The following describes two proteins that form a bound complex.

Sequence of chain A:
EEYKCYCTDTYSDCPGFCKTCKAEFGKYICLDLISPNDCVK

Sequence of chain B:
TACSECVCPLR

Contacts between the two chains:
Residue Y6 in chain A contacts residue C6 in chain B (closest heavy-atom distance 4.1 Å).
Residue E2 in chain A contacts residue R11 in chain B (closest heavy-atom distance 4.3 Å).
Residue V40 in chain A contacts residue S4 in chain B (closest heavy-atom distance 4.2 Å).
Residue Y6 in chain A is in contact with residue P9 in chain B (closest heavy-atom distance 4.5 Å).
Residue V40 in chain A interacts with residue A2 in chain B (closest heavy-atom distance 3.7 Å).
Residue E2 in chain A contacts residue V7 in chain B (closest heavy-atom distance 4.2 Å).
Residue I34 in chain A is in contact with residue A2 in chain B (closest heavy-atom distance 4.8 Å).
Residue E2 in chain A is in contact with residue L10 in chain B (closest heavy-atom distance 2.9 Å).
Residue V40 in chain A interacts with residue C3 in chain B (closest heavy-atom distance 2.9 Å).
Residue C7 in chain A interacts with residue C3 in chain B (closest heavy-atom distance 2.0 Å).
Residue C39 in chain A contacts residue C6 in chain B (closest heavy-atom distance 2.0 Å).
Residue Y6 in chain A interacts with residue V7 in chain B (closest heavy-atom distance 3.1 Å).
Residue Y6 in chain A interacts with residue C8 in chain B (closest heavy-atom distance 4.8 Å).
Residue T8 in chain A is in contact with residue V7 in chain B (closest heavy-atom distance 2.6 Å).
Residue C5 in chain A is in contact with residue C6 in chain B (closest heavy-atom distance 4.9 Å).
Residue Y11 in chain A is in contact with residue C3 in chain B (closest heavy-atom distance 3.8 Å).
Residue K4 in chain A contacts residue C8 in chain B (closest heavy-atom distance 4.6 Å).
Residue D9 in chain A contacts residue C3 in chain B (closest heavy-atom distance 3.5 Å).
Residue E2 in chain A interacts with residue C8 in chain B (closest heavy-atom distance 3.2 Å).
Residue V40 in chain A interacts with residue T1 in chain B (closest heavy-atom distance 4.5 Å).
Residue T10 in chain A contacts residue E5 in chain B (closest heavy-atom distance 4.4 Å).
Residue C5 in chain A contacts residue V7 in chain B (closest heavy-atom distance 3.4 Å).
Residue E1 in chain A is in contact with residue R11 in chain B (closest heavy-atom distance 2.9 Å).
Residue C7 in chain A contacts residue V7 in chain B (closest heavy-atom distance 5.0 Å).
Residue C7 in chain A contacts residue E5 in chain B (closest heavy-atom distance 4.4 Å).
Residue C5 in chain A interacts with residue C8 in chain B (closest heavy-atom distance 2.0 Å).
Residue K41 in chain A interacts with residue S4 in chain B (closest heavy-atom distance 3.8 Å).
Residue F17 in chain A is in contact with residue T1 in chain B (closest heavy-atom distance 4.6 Å).
Residue F17 in chain A contacts residue A2 in chain B (closest heavy-atom distance 3.2 Å).
Residue S35 in chain A interacts with residue C8 in chain B (closest heavy-atom distance 4.8 Å).
Residue C39 in chain A contacts residue C8 in chain B (closest heavy-atom distance 4.9 Å).
Residue D9 in chain A contacts residue E5 in chain B (closest heavy-atom distance 3.2 Å).
Residue D9 in chain A is in contact with residue S4 in chain B (closest heavy-atom distance 4.3 Å).
Residue C7 in chain A contacts residue C6 in chain B (closest heavy-atom distance 4.9 Å).
Residue T8 in chain A is in contact with residue E5 in chain B (closest heavy-atom distance 3.4 Å).
Residue E1 in chain A interacts with residue C8 in chain B (closest heavy-atom distance 3.1 Å).
Residue D38 in chain A interacts with residue C6 in chain B (closest heavy-atom distance 4.7 Å).
Residue E1 in chain A interacts with residue L10 in chain B (closest heavy-atom distance 3.9 Å).
Residue V40 in chain A interacts with residue C6 in chain B (closest heavy-atom distance 4.3 Å).
Residue F17 in chain A is in contact with residue C3 in chain B (closest heavy-atom distance 4.0 Å).
Residue Y6 in chain A is in contact with residue E5 in chain B (closest heavy-atom distance 4.3 Å).
Residue E2 in chain A interacts with residue P9 in chain B (closest heavy-atom distance 4.0 Å).
Residue T8 in chain A interacts with residue C3 in chain B (closest heavy-atom distance 4.5 Å).